The following describes two proteins that form a bound complex.

Residue-level contacts at the interface:
Residue V110 in the second protein interacts with residue Q13 in the first protein (closest heavy-atom distance 3.4 Å).
Residue A13 in the second protein is in contact with residue K45 in the first protein (closest heavy-atom distance 5.0 Å).
Residue V110 in the second protein contacts residue I16 in the first protein (closest heavy-atom distance 3.9 Å).
Residue G111 in the second protein contacts residue I16 in the first protein (closest heavy-atom distance 3.8 Å).
Residue D12 in the second protein interacts with residue K45 in the first protein (closest heavy-atom distance 4.2 Å).
Residue E106 in the second protein interacts with residue Q13 in the first protein (closest heavy-atom distance 4.1 Å).
Residue V110 in the second protein is in contact with residue S14 in the first protein (closest heavy-atom distance 3.5 Å).

Sequence of the second protein:
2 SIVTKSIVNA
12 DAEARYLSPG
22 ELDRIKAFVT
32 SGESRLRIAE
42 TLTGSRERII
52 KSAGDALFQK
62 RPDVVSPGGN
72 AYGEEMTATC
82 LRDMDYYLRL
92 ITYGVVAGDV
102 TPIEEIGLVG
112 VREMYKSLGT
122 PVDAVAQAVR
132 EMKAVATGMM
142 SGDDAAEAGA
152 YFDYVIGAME

Sequence of the first protein:
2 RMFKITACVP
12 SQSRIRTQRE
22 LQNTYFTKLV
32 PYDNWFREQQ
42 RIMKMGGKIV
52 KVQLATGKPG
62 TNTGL